Interface contacts:
Residue Q24 in chain A is in contact with residue G23 in chain B (closest heavy-atom distance 3.5 Å).
Residue G47 in chain A is in contact with residue G47 in chain B (closest heavy-atom distance 3.3 Å).
Residue G23 in chain A contacts residue G23 in chain B (closest heavy-atom distance 3.3 Å).
Residue G14 in chain A interacts with residue G14 in chain B (closest heavy-atom distance 3.3 Å).
Residue P13 in chain A is in contact with residue D12 in chain B (closest heavy-atom distance 3.3 Å).
Residue G5 in chain A is in contact with residue G5 in chain B (closest heavy-atom distance 3.4 Å).
Residue D12 in chain A is in contact with residue G11 in chain B (closest heavy-atom distance 3.5 Å).
Residue G26 in chain A contacts residue Q24 in chain B (closest heavy-atom distance 2.8 Å).
Residue P19 in chain A is in contact with residue P18 in chain B (closest heavy-atom distance 3.3 Å).
Residue K40 in chain A is in contact with residue D39 in chain B (closest heavy-atom distance 3.3 Å).
Residue G44 in chain A contacts residue D42 in chain B (closest heavy-atom distance 2.9 Å).
Residue G29 in chain A is in contact with residue V27 in chain B (closest heavy-atom distance 2.9 Å).
Residue P3 in chain A contacts residue G2 in chain B (closest heavy-atom distance 3.4 Å).
Residue G5 in chain A interacts with residue P3 in chain B (closest heavy-atom distance 2.9 Å).
Residue P43 in chain A contacts residue D42 in chain B (closest heavy-atom distance 3.2 Å).
Residue V27 in chain A contacts residue G26 in chain B (closest heavy-atom distance 3.4 Å).
Residue G32 in chain A is in contact with residue F30 in chain B (closest heavy-atom distance 2.9 Å).
Residue G23 in chain A interacts with residue A21 in chain B (closest heavy-atom distance 2.9 Å).
Residue P7 in chain A is in contact with residue D6 in chain B (closest heavy-atom distance 3.4 Å).
Residue D42 in chain A contacts residue G41 in chain B (closest heavy-atom distance 3.5 Å).
Residue K4 in chain A contacts residue D6 in chain B (closest heavy-atom distance 2.8 Å).
Residue P16 in chain A contacts residue P15 in chain B (closest heavy-atom distance 3.4 Å).
Residue G2 in chain A is in contact with residue G2 in chain B (closest heavy-atom distance 3.3 Å).
Residue K10 in chain A interacts with residue D12 in chain B (closest heavy-atom distance 2.8 Å).
Residue G41 in chain A interacts with residue D39 in chain B (closest heavy-atom distance 2.9 Å).
Residue P34 in chain A is in contact with residue P33 in chain B (closest heavy-atom distance 3.3 Å).
Residue G29 in chain A contacts residue G29 in chain B (closest heavy-atom distance 3.3 Å).
Residue K10 in chain A is in contact with residue P9 in chain B (closest heavy-atom distance 3.5 Å).
Residue G8 in chain A contacts residue D6 in chain B (closest heavy-atom distance 2.9 Å).
Residue G41 in chain A interacts with residue G41 in chain B (closest heavy-atom distance 3.3 Å).
Residue G38 in chain A interacts with residue P36 in chain B (closest heavy-atom distance 2.9 Å).
Residue P46 in chain A is in contact with residue P45 in chain B (closest heavy-atom distance 3.3 Å).
Residue D39 in chain A contacts residue G38 in chain B (closest heavy-atom distance 3.4 Å).
Residue P18 in chain A contacts residue G17 in chain B (closest heavy-atom distance 3.3 Å).
Residue G47 in chain A contacts residue P45 in chain B (closest heavy-atom distance 2.9 Å).
Residue G20 in chain A interacts with residue G20 in chain B (closest heavy-atom distance 3.3 Å).
Residue G38 in chain A is in contact with residue G38 in chain B (closest heavy-atom distance 3.3 Å).
Residue P9 in chain A is in contact with residue G8 in chain B (closest heavy-atom distance 3.3 Å).
Residue P45 in chain A interacts with residue G44 in chain B (closest heavy-atom distance 3.3 Å).
Residue G17 in chain A interacts with residue P15 in chain B (closest heavy-atom distance 2.9 Å).
Residue G44 in chain A contacts residue G44 in chain B (closest heavy-atom distance 3.1 Å).
Residue R22 in chain A interacts with residue A21 in chain B (closest heavy-atom distance 3.3 Å).
Residue G20 in chain A is in contact with residue P18 in chain B (closest heavy-atom distance 2.9 Å).
Residue K40 in chain A contacts residue D42 in chain B (closest heavy-atom distance 2.7 Å).
Residue G11 in chain A is in contact with residue G11 in chain B (closest heavy-atom distance 3.5 Å).
Residue G17 in chain A contacts residue G17 in chain B (closest heavy-atom distance 3.1 Å).
Residue G26 in chain A interacts with residue G26 in chain B (closest heavy-atom distance 3.3 Å).
Residue P36 in chain A contacts residue G35 in chain B (closest heavy-atom distance 3.3 Å).
Residue A21 in chain A contacts residue G20 in chain B (closest heavy-atom distance 3.4 Å).
Residue G35 in chain A is in contact with residue P33 in chain B (closest heavy-atom distance 2.9 Å).
Residue K37 in chain A is in contact with residue D39 in chain B (closest heavy-atom distance 3.1 Å).
Residue R22 in chain A contacts residue R22 in chain B (closest heavy-atom distance 2.9 Å).
Residue G8 in chain A contacts residue G8 in chain B (closest heavy-atom distance 3.1 Å).
Residue G35 in chain A interacts with residue G35 in chain B (closest heavy-atom distance 3.1 Å).
Residue K40 in chain A interacts with residue K40 in chain B (closest heavy-atom distance 3.4 Å).
Residue G11 in chain A contacts residue P9 in chain B (closest heavy-atom distance 2.9 Å).
Residue A25 in chain A contacts residue Q24 in chain B (closest heavy-atom distance 3.3 Å).
Residue P33 in chain A is in contact with residue G32 in chain B (closest heavy-atom distance 3.2 Å).
Residue G14 in chain A interacts with residue D12 in chain B (closest heavy-atom distance 2.9 Å).
Residue G32 in chain A contacts residue G32 in chain B (closest heavy-atom distance 3.1 Å).

Sequence of chain B:
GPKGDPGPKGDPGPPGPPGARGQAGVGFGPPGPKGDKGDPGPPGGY

This data describes a binding interaction between two proteins.

Sequence of chain A:
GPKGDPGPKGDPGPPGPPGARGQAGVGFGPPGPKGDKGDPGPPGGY